Sequence of the first protein:
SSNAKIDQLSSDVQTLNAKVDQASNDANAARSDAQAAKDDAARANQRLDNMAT

Interface contacts:
Residue D40 in the first protein is in contact with residue A41 in the second protein (closest heavy-atom distance 3.4 Å).
Residue L48 in the first protein interacts with residue L48 in the second protein (closest heavy-atom distance 3.7 Å).
Residue R47 in the first protein contacts residue D49 in the second protein (closest heavy-atom distance 2.6 Å).
Residue D33 in the first protein interacts with residue A34 in the second protein (closest heavy-atom distance 3.5 Å).
Residue S2 in the first protein interacts with residue S2 in the second protein (closest heavy-atom distance 4.4 Å).
Residue A30 in the first protein is in contact with residue A27 in the second protein (closest heavy-atom distance 4.1 Å).
Residue K19 in the first protein is in contact with residue D21 in the second protein (closest heavy-atom distance 4.4 Å).
Residue D26 in the first protein is in contact with residue S24 in the second protein (closest heavy-atom distance 4.7 Å).
Residue A23 in the first protein is in contact with residue V20 in the second protein (closest heavy-atom distance 4.7 Å).
Residue M51 in the first protein interacts with residue M51 in the second protein (closest heavy-atom distance 4.3 Å).
Residue A30 in the first protein interacts with residue A30 in the second protein (closest heavy-atom distance 3.6 Å).
Residue L16 in the first protein is in contact with residue V13 in the second protein (closest heavy-atom distance 3.9 Å).
Residue V20 in the first protein is in contact with residue V20 in the second protein (closest heavy-atom distance 3.6 Å).
Residue S2 in the first protein contacts residue I6 in the second protein (closest heavy-atom distance 3.3 Å).
Residue A30 in the first protein interacts with residue A34 in the second protein (closest heavy-atom distance 4.0 Å).
Residue D33 in the first protein interacts with residue K38 in the second protein (closest heavy-atom distance 3.1 Å).
Residue L9 in the first protein interacts with residue L9 in the second protein (closest heavy-atom distance 3.9 Å).
Residue A37 in the first protein is in contact with residue A41 in the second protein (closest heavy-atom distance 4.0 Å).
Residue L16 in the first protein is in contact with residue N17 in the second protein (closest heavy-atom distance 3.8 Å).
Residue A37 in the first protein is in contact with residue A34 in the second protein (closest heavy-atom distance 4.1 Å).
Residue A23 in the first protein contacts residue A23 in the second protein (closest heavy-atom distance 4.4 Å).
Residue A44 in the first protein is in contact with residue L48 in the second protein (closest heavy-atom distance 3.5 Å).
Residue K5 in the first protein contacts residue I6 in the second protein (closest heavy-atom distance 3.2 Å).
Residue K19 in the first protein is in contact with residue V20 in the second protein (closest heavy-atom distance 3.5 Å).
Residue K19 in the first protein interacts with residue N17 in the second protein (closest heavy-atom distance 3.1 Å).
Residue A41 in the first protein contacts residue A41 in the second protein (closest heavy-atom distance 3.6 Å).
Residue V13 in the first protein is in contact with residue V13 in the second protein (closest heavy-atom distance 4.4 Å).
Residue A23 in the first protein is in contact with residue S24 in the second protein (closest heavy-atom distance 4.3 Å).
Residue A30 in the first protein interacts with residue R31 in the second protein (closest heavy-atom distance 3.6 Å).
Residue D26 in the first protein is in contact with residue N28 in the second protein (closest heavy-atom distance 3.8 Å).
Residue L9 in the first protein interacts with residue S10 in the second protein (closest heavy-atom distance 3.8 Å).
Residue D40 in the first protein is in contact with residue K38 in the second protein (closest heavy-atom distance 4.6 Å).
Residue L16 in the first protein contacts residue L16 in the second protein (closest heavy-atom distance 3.8 Å).
Residue I6 in the first protein contacts residue I6 in the second protein (closest heavy-atom distance 3.9 Å).
Residue A29 in the first protein interacts with residue R31 in the second protein (closest heavy-atom distance 3.4 Å).
Residue S2 in the first protein is in contact with residue N3 in the second protein (closest heavy-atom distance 4.6 Å).
Residue D33 in the first protein interacts with residue Q35 in the second protein (closest heavy-atom distance 4.2 Å).
Residue L16 in the first protein interacts with residue V20 in the second protein (closest heavy-atom distance 3.7 Å).
Residue D26 in the first protein is in contact with residue A27 in the second protein (closest heavy-atom distance 3.6 Å).
Residue A37 in the first protein contacts residue A37 in the second protein (closest heavy-atom distance 3.8 Å).
Residue R47 in the first protein contacts residue N45 in the second protein (closest heavy-atom distance 2.9 Å).
Residue D40 in the first protein interacts with residue A42 in the second protein (closest heavy-atom distance 3.4 Å).
Residue M51 in the first protein interacts with residue L48 in the second protein (closest heavy-atom distance 3.3 Å).
Residue D33 in the first protein interacts with residue R31 in the second protein (closest heavy-atom distance 4.9 Å).
Residue D40 in the first protein contacts residue N45 in the second protein (closest heavy-atom distance 2.9 Å).
Residue A37 in the first protein contacts residue K38 in the second protein (closest heavy-atom distance 3.5 Å).
Residue L9 in the first protein contacts residue V13 in the second protein (closest heavy-atom distance 4.1 Å).
Residue A44 in the first protein interacts with residue N45 in the second protein (closest heavy-atom distance 3.4 Å).
Residue A34 in the first protein interacts with residue A34 in the second protein (closest heavy-atom distance 3.6 Å).
Residue A44 in the first protein contacts residue A44 in the second protein (closest heavy-atom distance 4.0 Å).
Residue A44 in the first protein interacts with residue A41 in the second protein (closest heavy-atom distance 4.7 Å).
Residue D26 in the first protein contacts residue R31 in the second protein (closest heavy-atom distance 4.0 Å).
Residue D12 in the first protein contacts residue V13 in the second protein (closest heavy-atom distance 3.8 Å).
Residue R47 in the first protein contacts residue L48 in the second protein (closest heavy-atom distance 3.4 Å).
Residue A27 in the first protein is in contact with residue A27 in the second protein (closest heavy-atom distance 3.8 Å).
Residue L9 in the first protein is in contact with residue I6 in the second protein (closest heavy-atom distance 3.9 Å).
Residue R43 in the first protein interacts with residue N45 in the second protein (closest heavy-atom distance 3.0 Å).
Residue A36 in the first protein is in contact with residue K38 in the second protein (closest heavy-atom distance 4.1 Å).
Residue K5 in the first protein contacts residue S10 in the second protein (closest heavy-atom distance 3.4 Å).
Residue A23 in the first protein interacts with residue A27 in the second protein (closest heavy-atom distance 3.9 Å).

Sequence of the second protein:
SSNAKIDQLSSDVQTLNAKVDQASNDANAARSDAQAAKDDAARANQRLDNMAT

These two protein chains interact to form a complex.